Sequence of the first protein:
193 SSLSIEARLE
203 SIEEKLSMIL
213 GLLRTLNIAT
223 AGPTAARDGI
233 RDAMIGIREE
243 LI

Sequence of the second protein:
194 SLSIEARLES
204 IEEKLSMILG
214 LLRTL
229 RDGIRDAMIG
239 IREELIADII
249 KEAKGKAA

Contacts between the two chains:
Residue I204 in the second protein is in contact with residue L201 in the first protein (closest heavy-atom distance 4.1 Å).
Residue T217 in the second protein contacts residue N219 in the first protein (closest heavy-atom distance 4.2 Å).
Residue L243 in the second protein is in contact with residue L243 in the first protein (closest heavy-atom distance 3.3 Å).
Residue I211 in the second protein contacts residue L208 in the first protein (closest heavy-atom distance 3.4 Å).
Residue I211 in the second protein is in contact with residue L215 in the first protein (closest heavy-atom distance 3.2 Å).
Residue L214 in the second protein is in contact with residue N219 in the first protein (closest heavy-atom distance 3.2 Å).
Residue L218 in the second protein interacts with residue N219 in the first protein (closest heavy-atom distance 4.5 Å).
Residue S203 in the second protein is in contact with residue E205 in the first protein (closest heavy-atom distance 3.5 Å).
Residue L214 in the second protein interacts with residue R216 in the first protein (closest heavy-atom distance 4.2 Å).
Residue K207 in the second protein interacts with residue E205 in the first protein (closest heavy-atom distance 2.9 Å).
Residue I247 in the second protein contacts residue L243 in the first protein (closest heavy-atom distance 3.2 Å).
Residue D234 in the second protein is in contact with residue R216 in the first protein (closest heavy-atom distance 3.3 Å).
Residue I204 in the second protein interacts with residue E205 in the first protein (closest heavy-atom distance 3.0 Å).
Residue G231 in the second protein is in contact with residue R216 in the first protein (closest heavy-atom distance 4.9 Å).
Residue I232 in the second protein interacts with residue I220 in the first protein (closest heavy-atom distance 5.0 Å).
Residue L218 in the second protein interacts with residue L215 in the first protein (closest heavy-atom distance 4.6 Å).
Residue R240 in the second protein is in contact with residue E242 in the first protein (closest heavy-atom distance 3.0 Å).
Residue K207 in the second protein interacts with residue L208 in the first protein (closest heavy-atom distance 3.5 Å).
Residue M210 in the second protein interacts with residue L212 in the first protein (closest heavy-atom distance 4.8 Å).
Residue T217 in the second protein contacts residue A223 in the first protein (closest heavy-atom distance 4.9 Å).
Residue L218 in the second protein is in contact with residue A223 in the first protein (closest heavy-atom distance 4.5 Å).
Residue I232 in the second protein contacts residue G231 in the first protein (closest heavy-atom distance 4.8 Å).
Residue R240 in the second protein interacts with residue I239 in the first protein (closest heavy-atom distance 4.5 Å).
Residue R200 in the second protein is in contact with residue E205 in the first protein (closest heavy-atom distance 3.4 Å).
Residue L243 in the second protein interacts with residue I239 in the first protein (closest heavy-atom distance 3.5 Å).
Residue I204 in the second protein is in contact with residue L208 in the first protein (closest heavy-atom distance 4.4 Å).
Residue K207 in the second protein interacts with residue L212 in the first protein (closest heavy-atom distance 4.7 Å).
Residue I211 in the second protein is in contact with residue L212 in the first protein (closest heavy-atom distance 4.0 Å).
Residue R200 in the second protein contacts residue L201 in the first protein (closest heavy-atom distance 4.0 Å).
Residue S196 in the second protein interacts with residue E198 in the first protein (closest heavy-atom distance 2.3 Å).
Residue M236 in the second protein interacts with residue A235 in the first protein (closest heavy-atom distance 3.5 Å).
Residue R200 in the second protein contacts residue E202 in the first protein (closest heavy-atom distance 3.9 Å).
Residue I211 in the second protein is in contact with residue I211 in the first protein (closest heavy-atom distance 4.5 Å).
Residue A235 in the second protein is in contact with residue I232 in the first protein (closest heavy-atom distance 4.7 Å).
Residue M236 in the second protein is in contact with residue I232 in the first protein (closest heavy-atom distance 4.7 Å).
Residue I204 in the second protein interacts with residue I204 in the first protein (closest heavy-atom distance 4.5 Å).
Residue I197 in the second protein is in contact with residue E198 in the first protein (closest heavy-atom distance 3.5 Å).
Residue K207 in the second protein contacts residue S209 in the first protein (closest heavy-atom distance 3.3 Å).
Residue L214 in the second protein contacts residue L215 in the first protein (closest heavy-atom distance 3.6 Å).
Residue L208 in the second protein is in contact with residue L208 in the first protein (closest heavy-atom distance 3.4 Å).
Residue I197 in the second protein contacts residue L201 in the first protein (closest heavy-atom distance 4.2 Å).
Residue I232 in the second protein contacts residue I232 in the first protein (closest heavy-atom distance 3.9 Å).
Residue I197 in the second protein interacts with residue I197 in the first protein (closest heavy-atom distance 5.0 Å).
Residue I239 in the second protein is in contact with residue I239 in the first protein (closest heavy-atom distance 3.7 Å).
Residue R200 in the second protein contacts residue E198 in the first protein (closest heavy-atom distance 4.5 Å).
Residue L215 in the second protein contacts residue L215 in the first protein (closest heavy-atom distance 4.0 Å).
Residue R240 in the second protein contacts residue L243 in the first protein (closest heavy-atom distance 3.2 Å).
Residue I244 in the second protein is in contact with residue L243 in the first protein (closest heavy-atom distance 3.6 Å).
Residue I232 in the second protein is in contact with residue A228 in the first protein (closest heavy-atom distance 4.3 Å).
Residue A235 in the second protein interacts with residue T217 in the first protein (closest heavy-atom distance 4.6 Å).
Residue M236 in the second protein interacts with residue G231 in the first protein (closest heavy-atom distance 4.8 Å).
Residue L201 in the second protein contacts residue L201 in the first protein (closest heavy-atom distance 4.7 Å).

The following describes two proteins that form a bound complex.